The following describes two proteins that form a bound complex.

Sequence of protein 2:
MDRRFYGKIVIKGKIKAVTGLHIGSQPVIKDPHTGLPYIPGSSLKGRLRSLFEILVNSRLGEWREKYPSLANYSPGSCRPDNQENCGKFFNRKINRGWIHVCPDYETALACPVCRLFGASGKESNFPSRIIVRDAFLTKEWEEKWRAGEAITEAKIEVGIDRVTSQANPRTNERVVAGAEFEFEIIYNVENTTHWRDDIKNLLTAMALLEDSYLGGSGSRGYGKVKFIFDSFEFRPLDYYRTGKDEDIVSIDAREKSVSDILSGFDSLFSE

Sequence of protein 1:
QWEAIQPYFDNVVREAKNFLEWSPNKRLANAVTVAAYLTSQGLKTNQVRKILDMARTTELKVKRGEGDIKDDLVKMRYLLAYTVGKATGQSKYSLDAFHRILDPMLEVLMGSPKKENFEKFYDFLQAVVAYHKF

Contacts between the two chains:
Residue G46 in protein 2 contacts residue R113 in protein 1 (closest heavy-atom distance 4.9 Å).
Residue H44 in protein 2 is in contact with residue L117 in protein 1 (closest heavy-atom distance 3.3 Å).
Residue H44 in protein 2 contacts residue K120 in protein 1 (closest heavy-atom distance 4.4 Å).
Residue W156 in protein 2 contacts residue K118 in protein 1 (closest heavy-atom distance 5.0 Å).
Residue G46 in protein 2 is in contact with residue L117 in protein 1 (closest heavy-atom distance 4.1 Å).
Residue W156 in protein 2 interacts with residue L117 in protein 1 (closest heavy-atom distance 4.5 Å).
Residue R157 in protein 2 interacts with residue K118 in protein 1 (closest heavy-atom distance 4.0 Å).
Residue T182 in protein 2 is in contact with residue R106 in protein 1 (closest heavy-atom distance 3.6 Å).
Residue T45 in protein 2 interacts with residue L117 in protein 1 (closest heavy-atom distance 4.8 Å).